These two protein chains interact to form a complex.

Sequence of chain A:
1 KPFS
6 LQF

Interface contacts:
Residue I290 in chain B contacts residue F3 in chain A (closest heavy-atom distance 4.6 Å).
Residue Y77 in chain B is in contact with residue S4 in chain A (closest heavy-atom distance 4.2 Å).
Residue S79 in chain B is in contact with residue K1 in chain A (closest heavy-atom distance 3.9 Å).
Residue M75 in chain B interacts with residue Q7 in chain A (closest heavy-atom distance 3.3 Å).
Residue I14 in chain B interacts with residue F3 in chain A (closest heavy-atom distance 4.1 Å).
Residue L292 in chain B contacts residue P2 in chain A (closest heavy-atom distance 4.2 Å).
Residue V78 in chain B interacts with residue S4 in chain A (closest heavy-atom distance 3.3 Å).
Residue G36 in chain B is in contact with residue Q7 in chain A (closest heavy-atom distance 3.3 Å).
Residue N76 in chain B is in contact with residue L6 in chain A (closest heavy-atom distance 4.1 Å).
Residue D214 in chain B contacts residue L6 in chain A (closest heavy-atom distance 4.2 Å).
Residue I32 in chain B is in contact with residue F3 in chain A (closest heavy-atom distance 4.5 Å).
Residue I212 in chain B is in contact with residue L6 in chain A (closest heavy-atom distance 4.0 Å).
Residue V78 in chain B is in contact with residue L6 in chain A (closest heavy-atom distance 2.9 Å).
Residue T217 in chain B is in contact with residue S4 in chain A (closest heavy-atom distance 2.6 Å).
Residue S218 in chain B is in contact with residue F3 in chain A (closest heavy-atom distance 3.1 Å).
Residue G36 in chain B contacts residue L6 in chain A (closest heavy-atom distance 2.8 Å).
Residue I133 in chain B interacts with residue Q7 in chain A (closest heavy-atom distance 4.7 Å).
Residue V78 in chain B contacts residue F8 in chain A (closest heavy-atom distance 4.3 Å).
Residue S37 in chain B contacts residue Q7 in chain A (closest heavy-atom distance 3.5 Å).
Residue I300 in chain B contacts residue L6 in chain A (closest heavy-atom distance 4.3 Å).
Residue S79 in chain B interacts with residue F3 in chain A (closest heavy-atom distance 3.3 Å).
Residue V78 in chain B is in contact with residue P2 in chain A (closest heavy-atom distance 3.9 Å).
Residue G80 in chain B interacts with residue K1 in chain A (closest heavy-atom distance 5.0 Å).
Residue Y192 in chain B contacts residue L6 in chain A (closest heavy-atom distance 3.3 Å).
Residue S79 in chain B interacts with residue S4 in chain A (closest heavy-atom distance 2.8 Å).
Residue S132 in chain B contacts residue Q7 in chain A (closest heavy-atom distance 4.3 Å).
Residue Y192 in chain B is in contact with residue F8 in chain A (closest heavy-atom distance 3.3 Å).
Residue T114 in chain B contacts residue F3 in chain A (closest heavy-atom distance 3.2 Å).
Residue L131 in chain B is in contact with residue Q7 in chain A (closest heavy-atom distance 3.5 Å).
Residue N76 in chain B contacts residue Q7 in chain A (closest heavy-atom distance 3.2 Å).
Residue A38 in chain B contacts residue Q7 in chain A (closest heavy-atom distance 2.8 Å).
Residue F120 in chain B interacts with residue F3 in chain A (closest heavy-atom distance 4.5 Å).
Residue M15 in chain B is in contact with residue F3 in chain A (closest heavy-atom distance 4.0 Å).
Residue Y77 in chain B contacts residue L6 in chain A (closest heavy-atom distance 3.2 Å).
Residue G216 in chain B is in contact with residue S4 in chain A (closest heavy-atom distance 3.3 Å).
Residue Y77 in chain B interacts with residue Q7 in chain A (closest heavy-atom distance 4.2 Å).
Residue N76 in chain B is in contact with residue F8 in chain A (closest heavy-atom distance 3.2 Å).
Residue V78 in chain B interacts with residue K1 in chain A (closest heavy-atom distance 4.2 Å).
Residue G291 in chain B interacts with residue P2 in chain A (closest heavy-atom distance 4.6 Å).
Residue N39 in chain B is in contact with residue Q7 in chain A (closest heavy-atom distance 4.0 Å).
Residue F294 in chain B is in contact with residue L6 in chain A (closest heavy-atom distance 4.4 Å).
Residue D34 in chain B contacts residue L6 in chain A (closest heavy-atom distance 4.5 Å).
Residue F294 in chain B interacts with residue F8 in chain A (closest heavy-atom distance 3.3 Å).
Residue S118 in chain B is in contact with residue F3 in chain A (closest heavy-atom distance 3.9 Å).
Residue D214 in chain B interacts with residue S4 in chain A (closest heavy-atom distance 3.8 Å).
Residue S79 in chain B contacts residue P2 in chain A (closest heavy-atom distance 3.0 Å).
Residue G216 in chain B is in contact with residue F3 in chain A (closest heavy-atom distance 3.9 Å).
Residue I290 in chain B is in contact with residue P2 in chain A (closest heavy-atom distance 2.6 Å).
Residue A219 in chain B interacts with residue F3 in chain A (closest heavy-atom distance 4.6 Å).
Residue Y192 in chain B is in contact with residue Q7 in chain A (closest heavy-atom distance 2.6 Å).
Residue G216 in chain B is in contact with residue L6 in chain A (closest heavy-atom distance 4.9 Å).
Residue I300 in chain B interacts with residue S4 in chain A (closest heavy-atom distance 4.1 Å).
Residue S37 in chain B contacts residue L6 in chain A (closest heavy-atom distance 4.7 Å).
Residue T217 in chain B is in contact with residue F3 in chain A (closest heavy-atom distance 3.4 Å).

Sequence of chain B:
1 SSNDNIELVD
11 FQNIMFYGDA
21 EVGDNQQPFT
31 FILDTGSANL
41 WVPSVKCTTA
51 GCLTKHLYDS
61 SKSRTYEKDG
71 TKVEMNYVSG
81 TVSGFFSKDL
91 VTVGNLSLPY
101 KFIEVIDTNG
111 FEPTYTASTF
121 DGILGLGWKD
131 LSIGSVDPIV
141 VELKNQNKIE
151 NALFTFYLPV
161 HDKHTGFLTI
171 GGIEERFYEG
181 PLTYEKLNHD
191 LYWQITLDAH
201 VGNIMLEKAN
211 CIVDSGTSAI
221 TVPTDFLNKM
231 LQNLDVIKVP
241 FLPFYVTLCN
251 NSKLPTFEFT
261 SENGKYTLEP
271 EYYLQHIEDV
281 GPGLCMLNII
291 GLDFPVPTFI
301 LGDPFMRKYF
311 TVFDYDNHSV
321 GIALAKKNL